Residue-level contacts at the interface:
Residue G57 in chain B interacts with residue C93 in chain A (closest heavy-atom distance 3.3 Å).
Residue F6 in chain B interacts with residue C117 in chain A (closest heavy-atom distance 3.6 Å).
Residue V31 in chain B is in contact with residue L119 in chain A (closest heavy-atom distance 3.7 Å).
Residue F6 in chain B contacts residue L115 in chain A (closest heavy-atom distance 3.4 Å).
Residue A132 in chain B is in contact with residue L115 in chain A (closest heavy-atom distance 3.8 Å).
Residue G109 in chain B interacts with residue Y114 in chain A (closest heavy-atom distance 3.3 Å).
Residue L21 in chain B interacts with residue L119 in chain A (closest heavy-atom distance 3.9 Å).
Residue L123 in chain B is in contact with residue L119 in chain A (closest heavy-atom distance 3.0 Å).
Residue M127 in chain B contacts residue L115 in chain A (closest heavy-atom distance 2.8 Å).
Residue D130 in chain B contacts residue Y95 in chain A (closest heavy-atom distance 2.5 Å).
Residue L131 in chain B contacts residue Y95 in chain A (closest heavy-atom distance 3.6 Å).
Residue F6 in chain B interacts with residue F116 in chain A (closest heavy-atom distance 3.5 Å).
Residue R106 in chain B is in contact with residue N94 in chain A (closest heavy-atom distance 3.5 Å).
Residue H2 in chain B is in contact with residue F120 in chain A (closest heavy-atom distance 2.8 Å).
Residue H2 in chain B interacts with residue G121 in chain A (closest heavy-atom distance 3.5 Å).
Residue T5 in chain B is in contact with residue F116 in chain A (closest heavy-atom distance 3.3 Å).
Residue G109 in chain B is in contact with residue Y95 in chain A (closest heavy-atom distance 3.4 Å).
Residue R4 in chain B is in contact with residue G118 in chain A (closest heavy-atom distance 2.9 Å).
Residue H2 in chain B contacts residue G118 in chain A (closest heavy-atom distance 3.9 Å).
Residue P128 in chain B is in contact with residue S113 in chain A (closest heavy-atom distance 3.5 Å).
Residue L3 in chain B contacts residue C117 in chain A (closest heavy-atom distance 4.0 Å).
Residue R126 in chain B interacts with residue Y114 in chain A (closest heavy-atom distance 3.5 Å).
Residue R126 in chain B contacts residue L115 in chain A (closest heavy-atom distance 3.5 Å).
Residue R106 in chain B is in contact with residue Y95 in chain A (closest heavy-atom distance 3.1 Å).
Residue A42 in chain B interacts with residue D122 in chain A (closest heavy-atom distance 3.7 Å).
Residue Y107 in chain B is in contact with residue C93 in chain A (closest heavy-atom distance 3.1 Å).
Residue I125 in chain B contacts residue L115 in chain A (closest heavy-atom distance 3.6 Å).
Residue P1 in chain B contacts residue L119 in chain A (closest heavy-atom distance 4.2 Å).
Residue M133 in chain B interacts with residue L115 in chain A (closest heavy-atom distance 3.7 Å).
Residue M127 in chain B is in contact with residue Y114 in chain A (closest heavy-atom distance 3.6 Å).
Residue P128 in chain B interacts with residue Y114 in chain A (closest heavy-atom distance 3.9 Å).
Residue L123 in chain B contacts residue G118 in chain A (closest heavy-atom distance 3.2 Å).
Residue I125 in chain B interacts with residue F116 in chain A (closest heavy-atom distance 3.1 Å).
Residue C58 in chain B contacts residue C93 in chain A (closest heavy-atom distance 2.0 Å).
Residue H2 in chain B is in contact with residue L119 in chain A (closest heavy-atom distance 3.4 Å).
Residue R4 in chain B contacts residue F116 in chain A (closest heavy-atom distance 3.5 Å).
Residue E129 in chain B is in contact with residue S113 in chain A (closest heavy-atom distance 3.1 Å).
Residue I108 in chain B interacts with residue Y95 in chain A (closest heavy-atom distance 3.9 Å).
Residue E129 in chain B interacts with residue L115 in chain A (closest heavy-atom distance 3.7 Å).
Residue I125 in chain B interacts with residue C117 in chain A (closest heavy-atom distance 2.8 Å).
Residue S89 in chain B is in contact with residue C93 in chain A (closest heavy-atom distance 3.7 Å).
Residue C144 in chain B interacts with residue C117 in chain A (closest heavy-atom distance 2.0 Å).
Residue A124 in chain B interacts with residue C117 in chain A (closest heavy-atom distance 3.4 Å).
Residue T45 in chain B is in contact with residue L119 in chain A (closest heavy-atom distance 3.4 Å).
Residue R126 in chain B interacts with residue F116 in chain A (closest heavy-atom distance 3.6 Å).
Residue D130 in chain B contacts residue H96 in chain A (closest heavy-atom distance 3.4 Å).
Residue Y107 in chain B contacts residue N94 in chain A (closest heavy-atom distance 4.1 Å).
Residue P128 in chain B contacts residue Y95 in chain A (closest heavy-atom distance 3.4 Å).
Residue T122 in chain B interacts with residue L119 in chain A (closest heavy-atom distance 3.4 Å).
Residue Y107 in chain B interacts with residue Y95 in chain A (closest heavy-atom distance 3.8 Å).
Residue H2 in chain B interacts with residue D122 in chain A (closest heavy-atom distance 3.4 Å).
Residue T122 in chain B is in contact with residue F120 in chain A (closest heavy-atom distance 3.7 Å).
Residue P1 in chain B is in contact with residue F120 in chain A (closest heavy-atom distance 3.4 Å).
Residue L3 in chain B is in contact with residue L119 in chain A (closest heavy-atom distance 4.0 Å).
Residue T43 in chain B interacts with residue D122 in chain A (closest heavy-atom distance 3.1 Å).
Residue R4 in chain B contacts residue C117 in chain A (closest heavy-atom distance 3.4 Å).
Residue L3 in chain B contacts residue G118 in chain A (closest heavy-atom distance 3.4 Å).
Residue A44 in chain B is in contact with residue D122 in chain A (closest heavy-atom distance 4.0 Å).
Residue L123 in chain B is in contact with residue C117 in chain A (closest heavy-atom distance 4.0 Å).
Residue N33 in chain B contacts residue L119 in chain A (closest heavy-atom distance 4.2 Å).

The following describes two proteins that form a bound complex.

Sequence of chain B:
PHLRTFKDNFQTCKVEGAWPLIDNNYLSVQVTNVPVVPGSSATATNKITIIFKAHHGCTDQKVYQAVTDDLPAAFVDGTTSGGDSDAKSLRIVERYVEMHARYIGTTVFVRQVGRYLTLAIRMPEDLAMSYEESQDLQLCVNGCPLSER

Sequence of chain A:
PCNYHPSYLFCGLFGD